The following describes two proteins that form a bound complex.

Residue-level contacts at the interface:
Residue T151 in the second protein interacts with residue G156 in the first protein (closest heavy-atom distance 3.2 Å).
Residue G156 in the second protein contacts residue S164 in the first protein (closest heavy-atom distance 3.3 Å).
Residue D199 in the second protein is in contact with residue Y197 in the first protein (closest heavy-atom distance 2.6 Å).
Residue R152 in the second protein interacts with residue S158 in the first protein (closest heavy-atom distance 2.8 Å).
Residue N173 in the second protein is in contact with residue K175 in the first protein (closest heavy-atom distance 3.4 Å).
Residue D257 in the second protein contacts residue R259 in the first protein (closest heavy-atom distance 2.7 Å).
Residue T151 in the second protein interacts with residue S158 in the first protein (closest heavy-atom distance 2.6 Å).
Residue Y89 in the second protein interacts with residue R96 in the first protein (closest heavy-atom distance 2.9 Å).
Residue E210 in the second protein interacts with residue K208 in the first protein (closest heavy-atom distance 2.8 Å).
Residue T168 in the second protein contacts residue N163 in the first protein (closest heavy-atom distance 3.2 Å).
Residue I137 in the second protein interacts with residue G155 in the first protein (closest heavy-atom distance 3.0 Å).
Residue Y89 in the second protein contacts residue A111 in the first protein (closest heavy-atom distance 3.3 Å).
Residue G155 in the second protein is in contact with residue D165 in the first protein (closest heavy-atom distance 3.3 Å).
Residue R152 in the second protein is in contact with residue L157 in the first protein (closest heavy-atom distance 3.2 Å).
Residue T213 in the second protein contacts residue R212 in the first protein (closest heavy-atom distance 3.0 Å).
Residue T198 in the second protein interacts with residue T198 in the first protein (closest heavy-atom distance 3.1 Å).
Residue N119 in the second protein contacts residue R152 in the first protein (closest heavy-atom distance 2.9 Å).
Residue T261 in the second protein interacts with residue R259 in the first protein (closest heavy-atom distance 2.8 Å).
Residue V135 in the second protein is in contact with residue G155 in the first protein (closest heavy-atom distance 2.9 Å).
Residue N133 in the second protein contacts residue Y139 in the first protein (closest heavy-atom distance 3.3 Å).
Residue T278 in the second protein interacts with residue N277 in the first protein (closest heavy-atom distance 3.0 Å).
Residue D237 in the second protein is in contact with residue R225 in the first protein (closest heavy-atom distance 3.2 Å).
Residue Y180 in the second protein contacts residue D182 in the first protein (closest heavy-atom distance 2.7 Å).
Residue A167 in the second protein contacts residue A167 in the first protein (closest heavy-atom distance 2.9 Å).
Residue F31 in the second protein is in contact with residue S51 in the first protein (closest heavy-atom distance 2.6 Å).
Residue S191 in the second protein interacts with residue Q194 in the first protein (closest heavy-atom distance 2.9 Å).
Residue D165 in the second protein is in contact with residue R131 in the first protein (closest heavy-atom distance 2.6 Å).
Residue T168 in the second protein contacts residue D165 in the first protein (closest heavy-atom distance 3.2 Å).
Residue Q59 in the second protein interacts with residue N95 in the first protein (closest heavy-atom distance 2.9 Å).
Residue D247 in the second protein contacts residue R245 in the first protein (closest heavy-atom distance 2.9 Å).
Residue V135 in the second protein contacts residue L154 in the first protein (closest heavy-atom distance 3.3 Å).
Residue R162 in the second protein is in contact with residue T130 in the first protein (closest heavy-atom distance 2.8 Å).
Residue E134 in the second protein is in contact with residue V153 in the first protein (closest heavy-atom distance 3.3 Å).
Residue R152 in the second protein is in contact with residue G156 in the first protein (closest heavy-atom distance 3.0 Å).
Residue G170 in the second protein is in contact with residue N163 in the first protein (closest heavy-atom distance 2.9 Å).
Residue L154 in the second protein is in contact with residue A166 in the first protein (closest heavy-atom distance 2.9 Å).
Residue N236 in the second protein is in contact with residue V235 in the first protein (closest heavy-atom distance 3.3 Å).
Residue L157 in the second protein contacts residue S164 in the first protein (closest heavy-atom distance 2.9 Å).
Residue E105 in the second protein contacts residue K112 in the first protein (closest heavy-atom distance 2.7 Å).
Residue I267 in the second protein contacts residue N270 in the first protein (closest heavy-atom distance 3.4 Å).
Residue K184 in the second protein interacts with residue R186 in the first protein (closest heavy-atom distance 3.1 Å).
Residue E105 in the second protein is in contact with residue N126 in the first protein (closest heavy-atom distance 2.9 Å).
Residue N236 in the second protein contacts residue A211 in the first protein (closest heavy-atom distance 2.8 Å).
Residue A73 in the second protein is in contact with residue N95 in the first protein (closest heavy-atom distance 3.3 Å).
Residue T202 in the second protein is in contact with residue K201 in the first protein (closest heavy-atom distance 3.4 Å).
Residue V135 in the second protein contacts residue V153 in the first protein (closest heavy-atom distance 2.9 Å).
Residue E210 in the second protein contacts residue R212 in the first protein (closest heavy-atom distance 2.9 Å).
Residue S271 in the second protein interacts with residue N270 in the first protein (closest heavy-atom distance 2.9 Å).
Residue V169 in the second protein is in contact with residue D165 in the first protein (closest heavy-atom distance 2.9 Å).
Residue D250 in the second protein contacts residue R245 in the first protein (closest heavy-atom distance 3.2 Å).
Residue N236 in the second protein contacts residue T214 in the first protein (closest heavy-atom distance 3.1 Å).
Residue E105 in the second protein interacts with residue A125 in the first protein (closest heavy-atom distance 3.2 Å).
Residue N236 in the second protein is in contact with residue R212 in the first protein (closest heavy-atom distance 3.2 Å).
Residue L154 in the second protein contacts residue D165 in the first protein (closest heavy-atom distance 3.2 Å).
Residue T198 in the second protein contacts residue Y197 in the first protein (closest heavy-atom distance 3.1 Å).
Residue N133 in the second protein is in contact with residue V153 in the first protein (closest heavy-atom distance 3.1 Å).
Residue N133 in the second protein is in contact with residue R152 in the first protein (closest heavy-atom distance 3.3 Å).
Residue V169 in the second protein interacts with residue R162 in the first protein (closest heavy-atom distance 3.3 Å).
Residue N206 in the second protein is in contact with residue K208 in the first protein (closest heavy-atom distance 2.9 Å).
Residue T264 in the second protein interacts with residue N263 in the first protein (closest heavy-atom distance 2.9 Å).

Sequence of the second protein:
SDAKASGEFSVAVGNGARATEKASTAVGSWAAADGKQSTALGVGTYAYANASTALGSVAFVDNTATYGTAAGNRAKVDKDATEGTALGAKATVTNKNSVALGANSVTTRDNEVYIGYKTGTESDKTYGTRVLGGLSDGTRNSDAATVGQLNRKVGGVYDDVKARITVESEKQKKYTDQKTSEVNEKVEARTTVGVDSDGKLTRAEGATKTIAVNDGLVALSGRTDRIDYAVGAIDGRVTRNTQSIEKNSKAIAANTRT

Sequence of the first protein:
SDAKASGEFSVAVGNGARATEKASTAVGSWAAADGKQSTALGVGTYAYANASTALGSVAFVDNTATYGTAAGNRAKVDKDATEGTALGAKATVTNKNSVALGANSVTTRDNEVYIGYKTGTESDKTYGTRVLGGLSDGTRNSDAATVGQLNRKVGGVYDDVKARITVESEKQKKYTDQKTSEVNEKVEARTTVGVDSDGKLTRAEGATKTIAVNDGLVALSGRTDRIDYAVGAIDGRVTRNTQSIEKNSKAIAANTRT